Sequence of chain B:
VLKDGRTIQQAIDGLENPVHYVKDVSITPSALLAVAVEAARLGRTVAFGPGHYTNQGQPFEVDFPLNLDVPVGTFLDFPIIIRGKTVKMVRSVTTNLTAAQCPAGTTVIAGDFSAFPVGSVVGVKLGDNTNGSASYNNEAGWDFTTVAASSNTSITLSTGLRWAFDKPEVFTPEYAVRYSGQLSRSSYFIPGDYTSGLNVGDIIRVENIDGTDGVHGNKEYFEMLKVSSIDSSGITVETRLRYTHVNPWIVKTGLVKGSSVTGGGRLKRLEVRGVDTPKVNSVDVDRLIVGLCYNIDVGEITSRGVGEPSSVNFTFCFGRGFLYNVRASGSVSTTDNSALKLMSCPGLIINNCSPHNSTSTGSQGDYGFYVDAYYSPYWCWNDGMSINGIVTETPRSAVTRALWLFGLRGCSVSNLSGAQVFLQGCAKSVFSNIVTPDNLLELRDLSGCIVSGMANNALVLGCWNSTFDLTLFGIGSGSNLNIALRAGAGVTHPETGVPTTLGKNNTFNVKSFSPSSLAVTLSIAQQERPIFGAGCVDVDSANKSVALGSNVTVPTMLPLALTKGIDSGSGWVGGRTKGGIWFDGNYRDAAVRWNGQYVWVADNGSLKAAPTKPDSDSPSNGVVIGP

Interface contacts:
Residue Y358 in chain B is in contact with residue N359 in chain A (closest heavy-atom distance 3.4 Å).
Residue R627 in chain B is in contact with residue W616 in chain A (closest heavy-atom distance 3.4 Å).
Residue R274 in chain B contacts residue T428 in chain A (closest heavy-atom distance 2.8 Å).
Residue R40 in chain B interacts with residue E50 in chain A (closest heavy-atom distance 2.8 Å).
Residue R610 in chain B is in contact with residue L596 in chain A (closest heavy-atom distance 3.0 Å).
Residue D623 in chain B interacts with residue G613 in chain A (closest heavy-atom distance 2.8 Å).
Residue V447 in chain B interacts with residue N467 in chain A (closest heavy-atom distance 3.3 Å).
Residue R219 in chain B interacts with residue D472 in chain A (closest heavy-atom distance 2.9 Å).
Residue S604 in chain B is in contact with residue K647 in chain A (closest heavy-atom distance 3.0 Å).
Residue R627 in chain B contacts residue I615 in chain A (closest heavy-atom distance 3.0 Å).
Residue R610 in chain B is in contact with residue K598 in chain A (closest heavy-atom distance 2.8 Å).
Residue D623 in chain B contacts residue K612 in chain A (closest heavy-atom distance 3.0 Å).
Residue G482 in chain B interacts with residue F507 in chain A (closest heavy-atom distance 3.3 Å).
Residue Y358 in chain B contacts residue E334 in chain A (closest heavy-atom distance 2.9 Å).
Residue R610 in chain B interacts with residue P593 in chain A (closest heavy-atom distance 3.4 Å).
Residue K313 in chain B contacts residue E334 in chain A (closest heavy-atom distance 2.5 Å).
Residue K37 in chain B is in contact with residue Q43 in chain A (closest heavy-atom distance 2.9 Å).
Residue D618 in chain B interacts with residue R610 in chain A (closest heavy-atom distance 2.8 Å).
Residue E272 in chain B is in contact with residue N391 in chain A (closest heavy-atom distance 3.3 Å).
Residue K462 in chain B contacts residue M488 in chain A (closest heavy-atom distance 3.3 Å).
Residue N629 in chain B is in contact with residue V635 in chain A (closest heavy-atom distance 3.0 Å).
Residue S446 in chain B is in contact with residue N467 in chain A (closest heavy-atom distance 3.1 Å).
Residue S602 in chain B interacts with residue D623 in chain A (closest heavy-atom distance 3.2 Å).
Residue D331 in chain B interacts with residue E334 in chain A (closest heavy-atom distance 2.7 Å).
Residue K612 in chain B interacts with residue S602 in chain A (closest heavy-atom distance 3.1 Å).
Residue G482 in chain B is in contact with residue M488 in chain A (closest heavy-atom distance 3.2 Å).
Residue R354 in chain B contacts residue S388 in chain A (closest heavy-atom distance 2.8 Å).
Residue S463 in chain B interacts with residue M488 in chain A (closest heavy-atom distance 3.4 Å).
Residue R563 in chain B contacts residue A595 in chain A (closest heavy-atom distance 3.0 Å).
Residue W616 in chain B is in contact with residue G609 in chain A (closest heavy-atom distance 2.8 Å).
Residue W628 in chain B interacts with residue A624 in chain A (closest heavy-atom distance 2.8 Å).
Residue D618 in chain B interacts with residue K612 in chain A (closest heavy-atom distance 2.7 Å).
Residue S446 in chain B is in contact with residue N449 in chain A (closest heavy-atom distance 2.4 Å).
Residue R274 in chain B contacts residue P429 in chain A (closest heavy-atom distance 2.9 Å).
Residue N629 in chain B interacts with residue G619 in chain A (closest heavy-atom distance 3.1 Å).
Residue R354 in chain B is in contact with residue R361 in chain A (closest heavy-atom distance 2.8 Å).
Residue R610 in chain B is in contact with residue L594 in chain A (closest heavy-atom distance 2.9 Å).
Residue I330 in chain B interacts with residue R361 in chain A (closest heavy-atom distance 3.4 Å).
Residue G603 in chain B contacts residue D623 in chain A (closest heavy-atom distance 3.0 Å).
Residue T273 in chain B contacts residue E427 in chain A (closest heavy-atom distance 3.4 Å).
Residue E272 in chain B contacts residue H390 in chain A (closest heavy-atom distance 2.9 Å).
Residue R627 in chain B interacts with residue F617 in chain A (closest heavy-atom distance 2.8 Å).
Residue N329 in chain B is in contact with residue R361 in chain A (closest heavy-atom distance 3.3 Å).
Residue N539 in chain B interacts with residue V573 in chain A (closest heavy-atom distance 3.4 Å).
Residue E272 in chain B interacts with residue R430 in chain A (closest heavy-atom distance 3.3 Å).
Residue R354 in chain B interacts with residue V425 in chain A (closest heavy-atom distance 3.0 Å).
Residue R354 in chain B contacts residue P389 in chain A (closest heavy-atom distance 3.0 Å).
Residue N385 in chain B is in contact with residue N386 in chain A (closest heavy-atom distance 3.1 Å).
Residue V35 in chain B is in contact with residue R40 in chain A (closest heavy-atom distance 3.1 Å).
Residue R610 in chain B contacts residue T597 in chain A (closest heavy-atom distance 3.4 Å).
Residue V271 in chain B is in contact with residue R430 in chain A (closest heavy-atom distance 2.9 Å).
Residue W616 in chain B contacts residue T611 in chain A (closest heavy-atom distance 2.9 Å).
Residue N629 in chain B is in contact with residue D637 in chain A (closest heavy-atom distance 3.1 Å).
Residue R563 in chain B is in contact with residue D572 in chain A (closest heavy-atom distance 2.9 Å).
Residue R274 in chain B contacts residue E427 in chain A (closest heavy-atom distance 2.8 Å).
Residue D618 in chain B is in contact with residue T611 in chain A (closest heavy-atom distance 3.1 Å).
Residue G77 in chain B interacts with residue G107 in chain A (closest heavy-atom distance 3.1 Å).
Residue L592 in chain B contacts residue A568 in chain A (closest heavy-atom distance 3.0 Å).
Residue R563 in chain B contacts residue T597 in chain A (closest heavy-atom distance 3.3 Å).
Residue S466 in chain B contacts residue N467 in chain A (closest heavy-atom distance 2.9 Å).

The following describes two proteins that form a bound complex.

Sequence of chain A:
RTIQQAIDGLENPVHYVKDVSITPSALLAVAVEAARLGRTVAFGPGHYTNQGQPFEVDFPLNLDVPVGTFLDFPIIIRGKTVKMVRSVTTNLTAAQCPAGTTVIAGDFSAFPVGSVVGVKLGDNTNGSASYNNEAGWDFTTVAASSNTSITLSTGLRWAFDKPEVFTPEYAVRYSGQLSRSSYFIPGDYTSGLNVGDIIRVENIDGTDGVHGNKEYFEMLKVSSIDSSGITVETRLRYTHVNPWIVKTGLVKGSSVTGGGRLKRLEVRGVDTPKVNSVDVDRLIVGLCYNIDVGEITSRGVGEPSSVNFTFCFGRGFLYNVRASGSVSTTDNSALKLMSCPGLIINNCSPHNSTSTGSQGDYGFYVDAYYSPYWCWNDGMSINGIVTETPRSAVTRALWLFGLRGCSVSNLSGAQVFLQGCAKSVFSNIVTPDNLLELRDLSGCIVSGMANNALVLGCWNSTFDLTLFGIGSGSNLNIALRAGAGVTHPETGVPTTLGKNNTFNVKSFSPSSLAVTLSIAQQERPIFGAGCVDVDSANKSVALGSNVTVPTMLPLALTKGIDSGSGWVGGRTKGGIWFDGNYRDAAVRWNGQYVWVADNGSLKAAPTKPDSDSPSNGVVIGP